This data describes a binding interaction between two proteins.

Contacts between the two chains:
Residue I59 in protein 1 interacts with residue M25 in protein 2 (closest heavy-atom distance 3.2 Å).
Residue C190 in protein 1 is in contact with residue P33 in protein 2 (closest heavy-atom distance 3.7 Å).
Residue S60 in protein 1 contacts residue L24 in protein 2 (closest heavy-atom distance 3.4 Å).
Residue T56 in protein 1 interacts with residue P32 in protein 2 (closest heavy-atom distance 4.0 Å).
Residue T56 in protein 1 is in contact with residue N29 in protein 2 (closest heavy-atom distance 2.9 Å).
Residue A57 in protein 1 interacts with residue N29 in protein 2 (closest heavy-atom distance 5.0 Å).
Residue L58 in protein 1 is in contact with residue Y28 in protein 2 (closest heavy-atom distance 5.0 Å).
Residue Y52 in protein 1 interacts with residue P33 in protein 2 (closest heavy-atom distance 3.8 Å).
Residue L66 in protein 1 contacts residue L24 in protein 2 (closest heavy-atom distance 3.8 Å).
Residue L61 in protein 1 contacts residue L24 in protein 2 (closest heavy-atom distance 4.2 Å).
Residue Y188 in protein 1 interacts with residue P33 in protein 2 (closest heavy-atom distance 3.5 Å).
Residue T56 in protein 1 interacts with residue G30 in protein 2 (closest heavy-atom distance 3.0 Å).
Residue T54 in protein 1 is in contact with residue P33 in protein 2 (closest heavy-atom distance 4.6 Å).
Residue L58 in protein 1 is in contact with residue L26 in protein 2 (closest heavy-atom distance 3.4 Å).
Residue T54 in protein 1 interacts with residue P31 in protein 2 (closest heavy-atom distance 4.4 Å).
Residue C86 in protein 1 contacts residue T34 in protein 2 (closest heavy-atom distance 4.1 Å).
Residue S126 in protein 1 contacts residue T34 in protein 2 (closest heavy-atom distance 2.7 Å).
Residue P83 in protein 1 contacts residue T34 in protein 2 (closest heavy-atom distance 4.2 Å).
Residue T56 in protein 1 interacts with residue Y28 in protein 2 (closest heavy-atom distance 3.1 Å).
Residue Y192 in protein 1 contacts residue T34 in protein 2 (closest heavy-atom distance 2.6 Å).
Residue C190 in protein 1 contacts residue T34 in protein 2 (closest heavy-atom distance 3.5 Å).
Residue L61 in protein 1 contacts residue T23 in protein 2 (closest heavy-atom distance 3.3 Å).
Residue H69 in protein 1 contacts residue Y28 in protein 2 (closest heavy-atom distance 4.5 Å).
Residue L58 in protein 1 is in contact with residue R27 in protein 2 (closest heavy-atom distance 2.8 Å).
Residue H69 in protein 1 interacts with residue L26 in protein 2 (closest heavy-atom distance 4.5 Å).
Residue V114 in protein 1 interacts with residue T34 in protein 2 (closest heavy-atom distance 4.0 Å).
Residue L58 in protein 1 contacts residue M25 in protein 2 (closest heavy-atom distance 3.5 Å).
Residue A57 in protein 1 is in contact with residue R27 in protein 2 (closest heavy-atom distance 3.6 Å).
Residue I59 in protein 1 contacts residue L24 in protein 2 (closest heavy-atom distance 3.7 Å).
Residue G84 in protein 1 is in contact with residue T34 in protein 2 (closest heavy-atom distance 3.7 Å).
Residue C86 in protein 1 contacts residue P33 in protein 2 (closest heavy-atom distance 3.7 Å).
Residue A57 in protein 1 contacts residue L26 in protein 2 (closest heavy-atom distance 3.9 Å).
Residue A88 in protein 1 interacts with residue P33 in protein 2 (closest heavy-atom distance 3.6 Å).
Residue Y188 in protein 1 is in contact with residue P32 in protein 2 (closest heavy-atom distance 4.2 Å).
Residue T56 in protein 1 interacts with residue P31 in protein 2 (closest heavy-atom distance 3.8 Å).
Residue I59 in protein 1 interacts with residue L26 in protein 2 (closest heavy-atom distance 3.8 Å).
Residue T56 in protein 1 interacts with residue R27 in protein 2 (closest heavy-atom distance 3.5 Å).
Residue W67 in protein 1 contacts residue L24 in protein 2 (closest heavy-atom distance 4.4 Å).
Residue H113 in protein 1 is in contact with residue T34 in protein 2 (closest heavy-atom distance 4.0 Å).
Residue F62 in protein 1 interacts with residue A19 in protein 2 (closest heavy-atom distance 3.4 Å).
Residue G84 in protein 1 is in contact with residue P33 in protein 2 (closest heavy-atom distance 3.6 Å).
Residue K55 in protein 1 is in contact with residue N29 in protein 2 (closest heavy-atom distance 3.9 Å).
Residue S60 in protein 1 is in contact with residue T23 in protein 2 (closest heavy-atom distance 4.4 Å).
Residue S60 in protein 1 is in contact with residue M25 in protein 2 (closest heavy-atom distance 2.9 Å).
Residue Y188 in protein 1 is in contact with residue T34 in protein 2 (closest heavy-atom distance 3.5 Å).
Residue A57 in protein 1 interacts with residue Y28 in protein 2 (closest heavy-atom distance 3.6 Å).

Sequence of protein 1:
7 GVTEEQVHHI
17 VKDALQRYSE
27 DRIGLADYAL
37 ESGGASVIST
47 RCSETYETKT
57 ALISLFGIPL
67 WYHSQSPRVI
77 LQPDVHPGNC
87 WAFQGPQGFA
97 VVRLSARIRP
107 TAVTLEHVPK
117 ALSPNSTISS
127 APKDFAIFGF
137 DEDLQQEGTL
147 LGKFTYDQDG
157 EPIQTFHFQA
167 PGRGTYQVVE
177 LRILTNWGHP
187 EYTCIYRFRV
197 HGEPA

Sequence of protein 2:
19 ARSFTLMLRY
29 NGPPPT